This data describes a binding interaction between two proteins.

Sequence of protein 2:
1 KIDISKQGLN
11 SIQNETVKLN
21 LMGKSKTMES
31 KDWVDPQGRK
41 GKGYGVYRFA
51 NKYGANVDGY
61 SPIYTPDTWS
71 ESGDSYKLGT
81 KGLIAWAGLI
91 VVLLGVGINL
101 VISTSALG

Contacts between the two chains:
Residue L78 in protein 2 interacts with residue N21 in protein 1 (closest heavy-atom distance 3.4 Å).
Residue Y76 in protein 2 interacts with residue W17 in protein 1 (closest heavy-atom distance 4.3 Å).
Residue L89 in protein 2 contacts residue P13 in protein 1 (closest heavy-atom distance 5.0 Å).
Residue L93 in protein 2 interacts with residue P13 in protein 1 (closest heavy-atom distance 4.2 Å).
Residue L78 in protein 2 interacts with residue F20 in protein 1 (closest heavy-atom distance 3.5 Å).
Residue Y76 in protein 2 interacts with residue N21 in protein 1 (closest heavy-atom distance 3.4 Å).
Residue A85 in protein 2 is in contact with residue F20 in protein 1 (closest heavy-atom distance 4.8 Å).
Residue L100 in protein 2 contacts residue L10 in protein 1 (closest heavy-atom distance 4.1 Å).
Residue G82 in protein 2 interacts with residue F20 in protein 1 (closest heavy-atom distance 4.7 Å).
Residue W86 in protein 2 is in contact with residue W17 in protein 1 (closest heavy-atom distance 3.4 Å).
Residue A85 in protein 2 interacts with residue W17 in protein 1 (closest heavy-atom distance 4.1 Å).
Residue L89 in protein 2 contacts residue W17 in protein 1 (closest heavy-atom distance 3.6 Å).
Residue G82 in protein 2 contacts residue W17 in protein 1 (closest heavy-atom distance 3.7 Å).

Sequence of protein 1:
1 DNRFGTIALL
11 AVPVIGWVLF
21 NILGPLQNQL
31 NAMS